These two protein chains interact to form a complex.

Sequence of protein 2:
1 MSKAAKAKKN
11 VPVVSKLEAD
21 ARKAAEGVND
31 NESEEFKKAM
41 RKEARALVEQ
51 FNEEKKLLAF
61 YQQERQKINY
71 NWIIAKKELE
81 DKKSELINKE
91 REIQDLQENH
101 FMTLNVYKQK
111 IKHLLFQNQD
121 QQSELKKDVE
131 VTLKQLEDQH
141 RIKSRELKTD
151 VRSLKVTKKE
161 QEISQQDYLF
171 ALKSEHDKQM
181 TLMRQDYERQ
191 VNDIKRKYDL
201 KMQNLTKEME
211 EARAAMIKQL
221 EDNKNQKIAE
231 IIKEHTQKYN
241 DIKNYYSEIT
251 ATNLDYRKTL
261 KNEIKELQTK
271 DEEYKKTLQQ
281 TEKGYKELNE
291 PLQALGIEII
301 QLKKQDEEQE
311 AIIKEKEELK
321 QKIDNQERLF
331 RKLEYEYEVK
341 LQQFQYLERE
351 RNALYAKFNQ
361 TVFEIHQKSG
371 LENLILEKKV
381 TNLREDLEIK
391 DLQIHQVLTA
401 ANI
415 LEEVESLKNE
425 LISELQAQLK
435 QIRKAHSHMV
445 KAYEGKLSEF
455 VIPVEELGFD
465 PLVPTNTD

Sequence of protein 1:
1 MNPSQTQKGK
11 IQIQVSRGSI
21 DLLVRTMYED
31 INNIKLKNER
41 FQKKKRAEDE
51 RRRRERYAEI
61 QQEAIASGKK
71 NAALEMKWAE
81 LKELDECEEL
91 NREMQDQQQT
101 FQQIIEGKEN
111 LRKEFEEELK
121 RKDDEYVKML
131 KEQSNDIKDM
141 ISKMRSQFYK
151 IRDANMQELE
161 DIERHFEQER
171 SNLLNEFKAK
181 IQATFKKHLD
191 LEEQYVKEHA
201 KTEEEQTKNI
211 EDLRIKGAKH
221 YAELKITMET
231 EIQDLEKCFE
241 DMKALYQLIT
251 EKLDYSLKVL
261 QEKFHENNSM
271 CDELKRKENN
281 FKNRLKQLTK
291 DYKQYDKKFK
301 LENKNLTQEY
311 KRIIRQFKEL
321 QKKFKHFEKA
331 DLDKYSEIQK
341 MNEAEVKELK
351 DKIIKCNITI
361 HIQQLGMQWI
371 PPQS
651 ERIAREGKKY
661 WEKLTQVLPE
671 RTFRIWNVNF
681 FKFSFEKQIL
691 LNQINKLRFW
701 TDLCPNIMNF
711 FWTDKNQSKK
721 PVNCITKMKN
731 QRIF

Residue-level contacts at the interface:
Residue K243 in protein 2 is in contact with residue Q247 in protein 1 (closest heavy-atom distance 3.5 Å).
Residue K258 in protein 2 is in contact with residue K258 in protein 1 (closest heavy-atom distance 3.9 Å).
Residue K261 in protein 2 is in contact with residue E262 in protein 1 (closest heavy-atom distance 2.9 Å).
Residue M180 in protein 2 is in contact with residue L189 in protein 1 (closest heavy-atom distance 4.3 Å).
Residue K243 in protein 2 contacts residue E240 in protein 1 (closest heavy-atom distance 4.1 Å).
Residue Y239 in protein 2 interacts with residue D241 in protein 1 (closest heavy-atom distance 2.8 Å).
Residue K261 in protein 2 interacts with residue V259 in protein 1 (closest heavy-atom distance 4.1 Å).
Residue K173 in protein 2 is in contact with residue T184 in protein 1 (closest heavy-atom distance 3.5 Å).
Residue K155 in protein 2 is in contact with residue E163 in protein 1 (closest heavy-atom distance 3.9 Å).
Residue L115 in protein 2 is in contact with residue L130 in protein 1 (closest heavy-atom distance 4.3 Å).
Residue K243 in protein 2 contacts residue K243 in protein 1 (closest heavy-atom distance 3.2 Å).
Residue R184 in protein 2 is in contact with residue H188 in protein 1 (closest heavy-atom distance 4.0 Å).
Residue F101 in protein 2 is in contact with residue L119 in protein 1 (closest heavy-atom distance 4.3 Å).
Residue F170 in protein 2 is in contact with residue F185 in protein 1 (closest heavy-atom distance 3.1 Å).
Residue Y239 in protein 2 contacts residue A244 in protein 1 (closest heavy-atom distance 2.9 Å).
Residue I232 in protein 2 interacts with residue E236 in protein 1 (closest heavy-atom distance 3.3 Å).
Residue E137 in protein 2 contacts residue F148 in protein 1 (closest heavy-atom distance 3.2 Å).
Residue R184 in protein 2 interacts with residue E192 in protein 1 (closest heavy-atom distance 3.0 Å).
Residue K243 in protein 2 interacts with residue A244 in protein 1 (closest heavy-atom distance 3.0 Å).
Residue D177 in protein 2 contacts residue L189 in protein 1 (closest heavy-atom distance 3.9 Å).
Residue T181 in protein 2 contacts residue H188 in protein 1 (closest heavy-atom distance 3.6 Å).
Residue Q166 in protein 2 interacts with residue I181 in protein 1 (closest heavy-atom distance 3.5 Å).
Residue K261 in protein 2 contacts residue Y255 in protein 1 (closest heavy-atom distance 3.8 Å).
Residue K126 in protein 2 is in contact with residue I141 in protein 1 (closest heavy-atom distance 3.8 Å).
Residue K126 in protein 2 interacts with residue R145 in protein 1 (closest heavy-atom distance 3.5 Å).
Residue N240 in protein 2 contacts residue E240 in protein 1 (closest heavy-atom distance 2.9 Å).
Residue E188 in protein 2 is in contact with residue V196 in protein 1 (closest heavy-atom distance 2.9 Å).
Residue E188 in protein 2 contacts residue E192 in protein 1 (closest heavy-atom distance 2.5 Å).
Residue R257 in protein 2 contacts residue Y255 in protein 1 (closest heavy-atom distance 3.3 Å).
Residue N225 in protein 2 interacts with residue Q233 in protein 1 (closest heavy-atom distance 2.7 Å).
Residue E221 in protein 2 interacts with residue E229 in protein 1 (closest heavy-atom distance 3.6 Å).
Residue D177 in protein 2 contacts residue F185 in protein 1 (closest heavy-atom distance 3.4 Å).
Residue K112 in protein 2 contacts residue Y126 in protein 1 (closest heavy-atom distance 3.3 Å).
Residue K195 in protein 2 is in contact with residue E203 in protein 1 (closest heavy-atom distance 3.4 Å).
Residue K148 in protein 2 contacts residue L159 in protein 1 (closest heavy-atom distance 3.7 Å).
Residue F363 in protein 2 is in contact with residue V678 in protein 1 (closest heavy-atom distance 4.3 Å).
Residue K173 in protein 2 contacts residue Q182 in protein 1 (closest heavy-atom distance 3.4 Å).
Residue V129 in protein 2 interacts with residue R145 in protein 1 (closest heavy-atom distance 3.5 Å).
Residue Q166 in protein 2 is in contact with residue K178 in protein 1 (closest heavy-atom distance 3.3 Å).
Residue I228 in protein 2 interacts with residue Q233 in protein 1 (closest heavy-atom distance 3.8 Å).
Residue Y239 in protein 2 is in contact with residue E240 in protein 1 (closest heavy-atom distance 3.0 Å).
Residue K261 in protein 2 interacts with residue K258 in protein 1 (closest heavy-atom distance 3.0 Å).
Residue L133 in protein 2 contacts residue Y149 in protein 1 (closest heavy-atom distance 2.8 Å).
Residue K173 in protein 2 contacts residue F185 in protein 1 (closest heavy-atom distance 4.0 Å).
Residue L254 in protein 2 is in contact with residue Y255 in protein 1 (closest heavy-atom distance 3.4 Å).
Residue K108 in protein 2 is in contact with residue D123 in protein 1 (closest heavy-atom distance 2.7 Å).
Residue L133 in protein 2 is in contact with residue F148 in protein 1 (closest heavy-atom distance 4.3 Å).
Residue T250 in protein 2 interacts with residue E251 in protein 1 (closest heavy-atom distance 3.7 Å).
Residue R184 in protein 2 contacts residue D190 in protein 1 (closest heavy-atom distance 4.2 Å).
Residue S247 in protein 2 interacts with residue Q247 in protein 1 (closest heavy-atom distance 2.8 Å).
Residue S174 in protein 2 interacts with residue F185 in protein 1 (closest heavy-atom distance 3.5 Å).
Residue F170 in protein 2 interacts with residue T184 in protein 1 (closest heavy-atom distance 4.4 Å).
Residue E221 in protein 2 contacts residue K225 in protein 1 (closest heavy-atom distance 3.3 Å).
Residue T250 in protein 2 contacts residue L248 in protein 1 (closest heavy-atom distance 3.4 Å).
Residue R184 in protein 2 interacts with residue L189 in protein 1 (closest heavy-atom distance 2.4 Å).
Residue F170 in protein 2 contacts residue I181 in protein 1 (closest heavy-atom distance 2.9 Å).
Residue R184 in protein 2 is in contact with residue E193 in protein 1 (closest heavy-atom distance 3.2 Å).
Residue H235 in protein 2 interacts with residue K237 in protein 1 (closest heavy-atom distance 2.9 Å).
Residue E188 in protein 2 interacts with residue Y195 in protein 1 (closest heavy-atom distance 3.5 Å).
Residue F170 in protein 2 is in contact with residue Q182 in protein 1 (closest heavy-atom distance 3.8 Å).